Interface contacts:
Residue I4 in chain A interacts with residue A5 in chain B (closest heavy-atom distance 3.9 Å).
Residue V19 in chain A is in contact with residue C20 in chain B (closest heavy-atom distance 3.7 Å).
Residue Q15 in chain A is in contact with residue D15 in chain B (closest heavy-atom distance 4.6 Å).
Residue Q15 in chain A contacts residue Q19 in chain B (closest heavy-atom distance 4.2 Å).
Residue I6 in chain A is in contact with residue I12 in chain B (closest heavy-atom distance 3.9 Å).
Residue I6 in chain A is in contact with residue I8 in chain B (closest heavy-atom distance 3.6 Å).
Residue Q15 in chain A contacts residue C20 in chain B (closest heavy-atom distance 3.9 Å).
Residue L22 in chain A interacts with residue C20 in chain B (closest heavy-atom distance 3.8 Å).
Residue S2 in chain A interacts with residue L4 in chain B (closest heavy-atom distance 3.7 Å).
Residue T11 in chain A is in contact with residue I12 in chain B (closest heavy-atom distance 4.0 Å).
Residue L10 in chain A interacts with residue I12 in chain B (closest heavy-atom distance 4.2 Å).
Residue T11 in chain A is in contact with residue V16 in chain B (closest heavy-atom distance 4.0 Å).
Residue Q15 in chain A is in contact with residue V16 in chain B (closest heavy-atom distance 4.0 Å).
Residue T18 in chain A interacts with residue M17 in chain B (closest heavy-atom distance 4.1 Å).
Residue T18 in chain A interacts with residue V16 in chain B (closest heavy-atom distance 3.6 Å).
Residue L14 in chain A interacts with residue V16 in chain B (closest heavy-atom distance 3.8 Å).
Residue I4 in chain A interacts with residue L4 in chain B (closest heavy-atom distance 3.8 Å).
Residue T18 in chain A interacts with residue C20 in chain B (closest heavy-atom distance 3.8 Å).
Residue L14 in chain A interacts with residue I12 in chain B (closest heavy-atom distance 3.7 Å).
Residue I4 in chain A interacts with residue I8 in chain B (closest heavy-atom distance 4.7 Å).
Residue T11 in chain A interacts with residue D15 in chain B (closest heavy-atom distance 4.1 Å).

Sequence of chain B:
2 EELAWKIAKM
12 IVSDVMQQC

Sequence of chain A:
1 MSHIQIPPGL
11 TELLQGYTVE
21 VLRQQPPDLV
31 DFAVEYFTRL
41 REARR

The following describes two proteins that form a bound complex.